The following describes two proteins that form a bound complex.

Sequence of the second protein:
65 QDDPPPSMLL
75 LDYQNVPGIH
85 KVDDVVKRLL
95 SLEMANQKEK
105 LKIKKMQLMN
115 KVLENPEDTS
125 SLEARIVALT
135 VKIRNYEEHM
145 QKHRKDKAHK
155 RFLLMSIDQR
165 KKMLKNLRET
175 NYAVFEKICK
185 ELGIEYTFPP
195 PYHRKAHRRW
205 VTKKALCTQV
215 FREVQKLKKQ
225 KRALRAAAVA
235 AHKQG

Interface contacts:
Residue M98 in the second protein contacts residue P71 in the first protein (closest heavy-atom distance 3.8 Å).
Residue A99 in the second protein interacts with residue A72 in the first protein (closest heavy-atom distance 4.5 Å).
Residue E97 in the second protein interacts with residue P71 in the first protein (closest heavy-atom distance 3.1 Å).
Residue E97 in the second protein interacts with residue A72 in the first protein (closest heavy-atom distance 4.9 Å).
Residue M98 in the second protein contacts residue A70 in the first protein (closest heavy-atom distance 3.5 Å).
Residue V89 in the second protein contacts residue V35 in the first protein (closest heavy-atom distance 4.2 Å).
Residue M98 in the second protein contacts residue A34 in the first protein (closest heavy-atom distance 4.6 Å).
Residue M98 in the second protein contacts residue G33 in the first protein (closest heavy-atom distance 3.4 Å).
Residue L93 in the second protein is in contact with residue Y69 in the first protein (closest heavy-atom distance 3.6 Å).
Residue R92 in the second protein contacts residue A34 in the first protein (closest heavy-atom distance 4.8 Å).
Residue N100 in the second protein contacts residue R3 in the first protein (closest heavy-atom distance 3.6 Å).
Residue M98 in the second protein is in contact with residue V35 in the first protein (closest heavy-atom distance 3.8 Å).
Residue R92 in the second protein is in contact with residue G33 in the first protein (closest heavy-atom distance 2.8 Å).
Residue R92 in the second protein interacts with residue V35 in the first protein (closest heavy-atom distance 3.8 Å).
Residue A99 in the second protein contacts residue R3 in the first protein (closest heavy-atom distance 3.7 Å).
Residue M98 in the second protein interacts with residue R3 in the first protein (closest heavy-atom distance 3.0 Å).
Residue L93 in the second protein interacts with residue V35 in the first protein (closest heavy-atom distance 4.0 Å).
Residue M98 in the second protein interacts with residue Y69 in the first protein (closest heavy-atom distance 3.5 Å).

Sequence of the first protein:
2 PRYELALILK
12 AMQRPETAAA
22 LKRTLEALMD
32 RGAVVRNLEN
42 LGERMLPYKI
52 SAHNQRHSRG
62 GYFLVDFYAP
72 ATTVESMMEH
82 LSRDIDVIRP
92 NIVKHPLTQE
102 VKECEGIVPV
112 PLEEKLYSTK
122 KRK